Sequence of the second protein:
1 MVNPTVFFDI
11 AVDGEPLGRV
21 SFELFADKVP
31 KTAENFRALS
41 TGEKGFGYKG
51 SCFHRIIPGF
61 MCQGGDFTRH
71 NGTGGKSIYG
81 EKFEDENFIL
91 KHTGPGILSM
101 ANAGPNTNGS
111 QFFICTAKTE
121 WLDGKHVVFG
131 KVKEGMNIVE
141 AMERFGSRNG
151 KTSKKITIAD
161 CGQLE

Sequence of the first protein:
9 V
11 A

The following describes two proteins that form a bound complex.

Interface contacts:
Residue R55 in the second protein interacts with residue V9 in the first protein (closest heavy-atom distance 4.2 Å).